The following describes two proteins that form a bound complex.

Sequence of chain A:
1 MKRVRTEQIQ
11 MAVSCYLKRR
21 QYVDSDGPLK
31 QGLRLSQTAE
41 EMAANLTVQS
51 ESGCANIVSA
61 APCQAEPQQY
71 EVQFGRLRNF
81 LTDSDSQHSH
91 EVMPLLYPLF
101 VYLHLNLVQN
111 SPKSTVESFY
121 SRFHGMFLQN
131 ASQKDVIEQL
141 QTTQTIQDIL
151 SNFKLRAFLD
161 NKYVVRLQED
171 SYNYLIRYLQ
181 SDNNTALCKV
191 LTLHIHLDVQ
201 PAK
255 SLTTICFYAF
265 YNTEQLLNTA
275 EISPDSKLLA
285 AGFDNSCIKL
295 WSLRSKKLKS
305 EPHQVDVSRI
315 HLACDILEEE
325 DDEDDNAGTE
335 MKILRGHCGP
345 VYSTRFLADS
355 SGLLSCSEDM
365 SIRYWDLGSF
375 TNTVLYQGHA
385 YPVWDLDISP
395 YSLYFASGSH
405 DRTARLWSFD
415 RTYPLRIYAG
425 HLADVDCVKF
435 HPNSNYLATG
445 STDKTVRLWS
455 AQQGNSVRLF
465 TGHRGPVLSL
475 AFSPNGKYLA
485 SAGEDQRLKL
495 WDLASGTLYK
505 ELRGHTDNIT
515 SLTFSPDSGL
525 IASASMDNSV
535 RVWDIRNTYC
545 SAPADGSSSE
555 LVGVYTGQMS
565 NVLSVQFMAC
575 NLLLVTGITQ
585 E

Contacts between the two chains:
Residue D182 in chain A is in contact with residue Y241 in chain B (closest heavy-atom distance 2.9 Å).
Residue N161 in chain A contacts residue K66 in chain B (closest heavy-atom distance 2.8 Å).
Residue E40 in chain A contacts residue S18 in chain B (closest heavy-atom distance 3.2 Å).
Residue L193 in chain A is in contact with residue R162 in chain B (closest heavy-atom distance 3.4 Å).
Residue I57 in chain A is in contact with residue I164 in chain B (closest heavy-atom distance 3.3 Å).
Residue N437 in chain A contacts residue D210 in chain B (closest heavy-atom distance 3.2 Å).
Residue R20 in chain A interacts with residue V125 in chain B (closest heavy-atom distance 3.1 Å).
Residue L463 in chain A interacts with residue S197 in chain B (closest heavy-atom distance 2.2 Å).
Residue R3 in chain A is in contact with residue T188 in chain B (closest heavy-atom distance 3.4 Å).
Residue P62 in chain A is in contact with residue Q150 in chain B (closest heavy-atom distance 2.7 Å).
Residue V461 in chain A contacts residue I200 in chain B (closest heavy-atom distance 3.4 Å).
Residue Y22 in chain A contacts residue G139 in chain B (closest heavy-atom distance 3.2 Å).
Residue N56 in chain A is in contact with residue D116 in chain B (closest heavy-atom distance 2.7 Å).
Residue S36 in chain A interacts with residue L207 in chain B (closest heavy-atom distance 3.2 Å).
Residue R451 in chain A interacts with residue E196 in chain B (closest heavy-atom distance 2.7 Å).
Residue N183 in chain A contacts residue Y241 in chain B (closest heavy-atom distance 3.3 Å).
Residue Q37 in chain A is in contact with residue L207 in chain B (closest heavy-atom distance 3.1 Å).
Residue V48 in chain A is in contact with residue Y44 in chain B (closest heavy-atom distance 3.4 Å).
Residue V58 in chain A interacts with residue R149 in chain B (closest heavy-atom distance 2.6 Å).
Residue S111 in chain A interacts with residue N153 in chain B (closest heavy-atom distance 2.9 Å).
Residue N161 in chain A interacts with residue V61 in chain B (closest heavy-atom distance 3.3 Å).
Residue A498 in chain A interacts with residue L209 in chain B (closest heavy-atom distance 3.4 Å).
Residue E169 in chain A is in contact with residue Y224 in chain B (closest heavy-atom distance 2.6 Å).
Residue K162 in chain A is in contact with residue V61 in chain B (closest heavy-atom distance 3.3 Å).
Residue C54 in chain A interacts with residue E118 in chain B (closest heavy-atom distance 2.6 Å).
Residue I9 in chain A contacts residue W187 in chain B (closest heavy-atom distance 3.4 Å).
Residue N161 in chain A contacts residue R59 in chain B (closest heavy-atom distance 3.2 Å).
Residue V4 in chain A is in contact with residue H185 in chain B (closest heavy-atom distance 3.2 Å).
Residue Y172 in chain A is in contact with residue K228 in chain B (closest heavy-atom distance 3.3 Å).
Residue Q109 in chain A is in contact with residue N153 in chain B (closest heavy-atom distance 3.4 Å).
Residue Y22 in chain A contacts residue C138 in chain B (closest heavy-atom distance 3.4 Å).
Residue D160 in chain A is in contact with residue K66 in chain B (closest heavy-atom distance 3.1 Å).
Residue N161 in chain A interacts with residue R58 in chain B (closest heavy-atom distance 3.1 Å).
Residue Q456 in chain A is in contact with residue N220 in chain B (closest heavy-atom distance 3.4 Å).
Residue K2 in chain A interacts with residue K186 in chain B (closest heavy-atom distance 3.3 Å).
Residue S438 in chain A is in contact with residue T216 in chain B (closest heavy-atom distance 3.2 Å).
Residue Y16 in chain A contacts residue D176 in chain B (closest heavy-atom distance 2.8 Å).
Residue V199 in chain A contacts residue N225 in chain B (closest heavy-atom distance 3.1 Å).
Residue N110 in chain A contacts residue Q150 in chain B (closest heavy-atom distance 2.8 Å).
Residue Y163 in chain A is in contact with residue K56 in chain B (closest heavy-atom distance 3.2 Å).
Residue A55 in chain A is in contact with residue E118 in chain B (closest heavy-atom distance 3.2 Å).
Residue N110 in chain A contacts residue N153 in chain B (closest heavy-atom distance 3.2 Å).
Residue R20 in chain A contacts residue E129 in chain B (closest heavy-atom distance 3.1 Å).
Residue Q8 in chain A contacts residue H185 in chain B (closest heavy-atom distance 3.3 Å).
Residue Q21 in chain A interacts with residue C138 in chain B (closest heavy-atom distance 3.1 Å).
Residue S59 in chain A contacts residue D116 in chain B (closest heavy-atom distance 2.3 Å).
Residue E51 in chain A is in contact with residue V61 in chain B (closest heavy-atom distance 3.3 Å).
Residue R19 in chain A contacts residue E129 in chain B (closest heavy-atom distance 3.3 Å).
Residue P478 in chain A is in contact with residue P211 in chain B (closest heavy-atom distance 3.3 Å).
Residue L497 in chain A contacts residue L209 in chain B (closest heavy-atom distance 3.4 Å).
Residue Y70 in chain A contacts residue Q150 in chain B (closest heavy-atom distance 3.1 Å).
Residue Q49 in chain A is in contact with residue R167 in chain B (closest heavy-atom distance 2.6 Å).
Residue R20 in chain A contacts residue D176 in chain B (closest heavy-atom distance 3.0 Å).
Residue Q49 in chain A is in contact with residue E205 in chain B (closest heavy-atom distance 3.2 Å).
Residue Q21 in chain A interacts with residue F136 in chain B (closest heavy-atom distance 2.7 Å).
Residue Y440 in chain A is in contact with residue C208 in chain B (closest heavy-atom distance 3.0 Å).
Residue R3 in chain A contacts residue D191 in chain B (closest heavy-atom distance 3.2 Å).
Residue A55 in chain A contacts residue D116 in chain B (closest heavy-atom distance 2.5 Å).
Residue N479 in chain A interacts with residue P211 in chain B (closest heavy-atom distance 3.3 Å).
Residue C63 in chain A is in contact with residue R149 in chain B (closest heavy-atom distance 3.2 Å).

Sequence of chain B:
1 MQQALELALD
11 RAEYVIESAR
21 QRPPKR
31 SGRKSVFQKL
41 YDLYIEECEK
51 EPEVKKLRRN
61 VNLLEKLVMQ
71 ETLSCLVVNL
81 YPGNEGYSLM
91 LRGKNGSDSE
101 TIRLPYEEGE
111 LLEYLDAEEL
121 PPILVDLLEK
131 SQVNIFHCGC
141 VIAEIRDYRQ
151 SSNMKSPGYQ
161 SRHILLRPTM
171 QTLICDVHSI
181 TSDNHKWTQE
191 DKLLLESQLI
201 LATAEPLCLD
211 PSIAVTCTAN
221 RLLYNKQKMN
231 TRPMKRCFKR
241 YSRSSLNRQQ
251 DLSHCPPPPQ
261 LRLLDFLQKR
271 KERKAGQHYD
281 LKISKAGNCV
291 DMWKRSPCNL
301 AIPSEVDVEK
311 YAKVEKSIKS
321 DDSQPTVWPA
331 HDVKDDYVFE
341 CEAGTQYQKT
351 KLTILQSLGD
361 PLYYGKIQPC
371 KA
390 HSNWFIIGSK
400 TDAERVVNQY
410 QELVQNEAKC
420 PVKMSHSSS